The following describes two proteins that form a bound complex.

Sequence of the second protein:
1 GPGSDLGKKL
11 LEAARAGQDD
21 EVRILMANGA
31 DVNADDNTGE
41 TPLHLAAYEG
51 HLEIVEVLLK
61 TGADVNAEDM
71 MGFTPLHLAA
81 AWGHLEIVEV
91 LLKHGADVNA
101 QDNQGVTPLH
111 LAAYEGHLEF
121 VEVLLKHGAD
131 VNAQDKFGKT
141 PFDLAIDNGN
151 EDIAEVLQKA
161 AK

Sequence of the first protein:
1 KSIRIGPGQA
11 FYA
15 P

Contacts between the two chains:
Residue V106 in the second protein contacts residue F11 in the first protein (closest heavy-atom distance 3.8 Å).
Residue T38 in the second protein contacts residue P7 in the first protein (closest heavy-atom distance 3.6 Å).
Residue T38 in the second protein interacts with residue G8 in the first protein (closest heavy-atom distance 4.8 Å).
Residue M71 in the second protein is in contact with residue G6 in the first protein (closest heavy-atom distance 4.6 Å).
Residue R15 in the second protein is in contact with residue P7 in the first protein (closest heavy-atom distance 4.5 Å).
Residue M71 in the second protein contacts residue G8 in the first protein (closest heavy-atom distance 4.8 Å).
Residue Y114 in the second protein interacts with residue F11 in the first protein (closest heavy-atom distance 3.8 Å).
Residue E40 in the second protein contacts residue G8 in the first protein (closest heavy-atom distance 4.9 Å).
Residue D135 in the second protein contacts residue Y12 in the first protein (closest heavy-atom distance 2.7 Å).
Residue F73 in the second protein contacts residue I5 in the first protein (closest heavy-atom distance 3.5 Å).
Residue L78 in the second protein contacts residue G6 in the first protein (closest heavy-atom distance 4.2 Å).
Residue D102 in the second protein contacts residue F11 in the first protein (closest heavy-atom distance 4.6 Å).
Residue L111 in the second protein is in contact with residue F11 in the first protein (closest heavy-atom distance 3.6 Å).
Residue W82 in the second protein is in contact with residue R4 in the first protein (closest heavy-atom distance 3.4 Å).
Residue A81 in the second protein is in contact with residue I5 in the first protein (closest heavy-atom distance 3.5 Å).
Residue Y48 in the second protein contacts residue I5 in the first protein (closest heavy-atom distance 4.1 Å).
Residue D135 in the second protein interacts with residue F11 in the first protein (closest heavy-atom distance 5.0 Å).
Residue M71 in the second protein contacts residue Q9 in the first protein (closest heavy-atom distance 4.0 Å).
Residue M71 in the second protein is in contact with residue A10 in the first protein (closest heavy-atom distance 3.4 Å).
Residue L45 in the second protein interacts with residue P7 in the first protein (closest heavy-atom distance 4.6 Å).
Residue M70 in the second protein contacts residue P7 in the first protein (closest heavy-atom distance 3.7 Å).
Residue Q104 in the second protein is in contact with residue F11 in the first protein (closest heavy-atom distance 3.6 Å).
Residue F137 in the second protein interacts with residue Y12 in the first protein (closest heavy-atom distance 3.5 Å).
Residue E115 in the second protein interacts with residue R4 in the first protein (closest heavy-atom distance 3.0 Å).
Residue F73 in the second protein contacts residue Q9 in the first protein (closest heavy-atom distance 3.5 Å).
Residue K139 in the second protein interacts with residue Y12 in the first protein (closest heavy-atom distance 4.2 Å).
Residue Q104 in the second protein is in contact with residue Y12 in the first protein (closest heavy-atom distance 2.9 Å).
Residue Y48 in the second protein interacts with residue G6 in the first protein (closest heavy-atom distance 4.1 Å).
Residue Y114 in the second protein interacts with residue K1 in the first protein (closest heavy-atom distance 4.0 Å).
Residue L144 in the second protein interacts with residue Y12 in the first protein (closest heavy-atom distance 3.7 Å).
Residue K136 in the second protein contacts residue Y12 in the first protein (closest heavy-atom distance 4.2 Å).
Residue E40 in the second protein contacts residue P7 in the first protein (closest heavy-atom distance 3.2 Å).
Residue F73 in the second protein is in contact with residue A10 in the first protein (closest heavy-atom distance 4.2 Å).
Residue M70 in the second protein interacts with residue G8 in the first protein (closest heavy-atom distance 3.8 Å).
Residue L111 in the second protein interacts with residue I5 in the first protein (closest heavy-atom distance 3.8 Å).
Residue Q104 in the second protein is in contact with residue A10 in the first protein (closest heavy-atom distance 3.7 Å).
Residue L144 in the second protein contacts residue F11 in the first protein (closest heavy-atom distance 3.8 Å).
Residue V106 in the second protein is in contact with residue Y12 in the first protein (closest heavy-atom distance 4.3 Å).
Residue Y48 in the second protein is in contact with residue P7 in the first protein (closest heavy-atom distance 3.6 Å).
Residue W82 in the second protein contacts residue I5 in the first protein (closest heavy-atom distance 2.9 Å).
Residue H77 in the second protein interacts with residue I5 in the first protein (closest heavy-atom distance 3.8 Å).
Residue Y114 in the second protein contacts residue S2 in the first protein (closest heavy-atom distance 4.9 Å).
Residue H117 in the second protein interacts with residue R4 in the first protein (closest heavy-atom distance 4.7 Å).
Residue M71 in the second protein interacts with residue P7 in the first protein (closest heavy-atom distance 3.5 Å).
Residue L78 in the second protein interacts with residue P7 in the first protein (closest heavy-atom distance 4.8 Å).
Residue L78 in the second protein contacts residue I5 in the first protein (closest heavy-atom distance 3.8 Å).
Residue A81 in the second protein interacts with residue R4 in the first protein (closest heavy-atom distance 3.3 Å).
Residue D69 in the second protein is in contact with residue P7 in the first protein (closest heavy-atom distance 4.7 Å).
Residue F73 in the second protein interacts with residue G6 in the first protein (closest heavy-atom distance 3.4 Å).
Residue F73 in the second protein is in contact with residue F11 in the first protein (closest heavy-atom distance 4.3 Å).
Residue W82 in the second protein contacts residue G6 in the first protein (closest heavy-atom distance 4.9 Å).